Sequence of chain A:
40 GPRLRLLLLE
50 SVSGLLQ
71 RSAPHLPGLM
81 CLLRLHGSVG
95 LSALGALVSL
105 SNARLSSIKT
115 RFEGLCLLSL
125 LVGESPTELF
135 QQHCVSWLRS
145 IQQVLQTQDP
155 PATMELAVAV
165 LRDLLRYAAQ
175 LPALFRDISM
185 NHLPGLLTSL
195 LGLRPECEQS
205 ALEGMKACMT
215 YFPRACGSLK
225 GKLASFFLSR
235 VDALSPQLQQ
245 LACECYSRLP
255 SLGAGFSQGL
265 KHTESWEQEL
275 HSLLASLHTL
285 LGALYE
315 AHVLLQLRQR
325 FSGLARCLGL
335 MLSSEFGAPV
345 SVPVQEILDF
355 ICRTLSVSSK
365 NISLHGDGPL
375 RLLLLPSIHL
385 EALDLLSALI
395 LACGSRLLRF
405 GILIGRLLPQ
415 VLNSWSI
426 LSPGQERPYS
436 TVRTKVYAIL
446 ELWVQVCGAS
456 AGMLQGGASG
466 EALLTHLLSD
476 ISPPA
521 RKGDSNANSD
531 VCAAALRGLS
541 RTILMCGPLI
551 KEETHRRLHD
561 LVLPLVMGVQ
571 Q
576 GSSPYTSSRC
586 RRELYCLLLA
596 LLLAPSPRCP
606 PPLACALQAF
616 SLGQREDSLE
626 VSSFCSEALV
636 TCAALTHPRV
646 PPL

Interface contacts:
Residue Q450 in chain B contacts residue L624 in chain A (closest heavy-atom distance 3.5 Å).
Residue H86 in chain B contacts residue Y434 in chain A (closest heavy-atom distance 3.2 Å).
Residue H86 in chain B is in contact with residue P433 in chain A (closest heavy-atom distance 3.2 Å).
Residue H86 in chain B interacts with residue L376 in chain A (closest heavy-atom distance 3.2 Å).
Residue L319 in chain B is in contact with residue L79 in chain A (closest heavy-atom distance 3.5 Å).
Residue Y434 in chain B contacts residue H86 in chain A (closest heavy-atom distance 3.3 Å).
Residue K522 in chain B contacts residue T131 in chain A (closest heavy-atom distance 3.4 Å).
Residue K522 in chain B is in contact with residue V126 in chain A (closest heavy-atom distance 2.9 Å).
Residue R541 in chain B is in contact with residue E632 in chain A (closest heavy-atom distance 2.8 Å).
Residue P647 in chain B is in contact with residue P643 in chain A (closest heavy-atom distance 3.4 Å).
Residue R644 in chain B is in contact with residue L640 in chain A (closest heavy-atom distance 3.5 Å).
Residue D524 in chain B contacts residue Y171 in chain A (closest heavy-atom distance 2.9 Å).
Residue G523 in chain B interacts with residue Q174 in chain A (closest heavy-atom distance 3.0 Å).
Residue L640 in chain B contacts residue R644 in chain A (closest heavy-atom distance 3.5 Å).
Residue H86 in chain B is in contact with residue L377 in chain A (closest heavy-atom distance 3.0 Å).
Residue L374 in chain B is in contact with residue L47 in chain A (closest heavy-atom distance 3.1 Å).
Residue Y434 in chain B interacts with residue L85 in chain A (closest heavy-atom distance 3.0 Å).
Residue L175 in chain B contacts residue R521 in chain A (closest heavy-atom distance 3.4 Å).
Residue S628 in chain B is in contact with residue R541 in chain A (closest heavy-atom distance 3.4 Å).
Residue L377 in chain B contacts residue H86 in chain A (closest heavy-atom distance 2.7 Å).
Residue Q174 in chain B is in contact with residue G523 in chain A (closest heavy-atom distance 3.0 Å).
Residue Q320 in chain B is in contact with residue H75 in chain A (closest heavy-atom distance 3.2 Å).
Residue K522 in chain B is in contact with residue Y171 in chain A (closest heavy-atom distance 3.5 Å).
Residue L624 in chain B is in contact with residue Q450 in chain A (closest heavy-atom distance 3.4 Å).
Residue P433 in chain B is in contact with residue H86 in chain A (closest heavy-atom distance 3.4 Å).
Residue R644 in chain B contacts residue L597 in chain A (closest heavy-atom distance 3.1 Å).
Residue P643 in chain B contacts residue P647 in chain A (closest heavy-atom distance 3.3 Å).
Residue L376 in chain B contacts residue H86 in chain A (closest heavy-atom distance 2.9 Å).
Residue H86 in chain B contacts residue P380 in chain A (closest heavy-atom distance 3.4 Å).
Residue H75 in chain B contacts residue L238 in chain A (closest heavy-atom distance 3.5 Å).
Residue E632 in chain B is in contact with residue R541 in chain A (closest heavy-atom distance 2.9 Å).
Residue P373 in chain B interacts with residue L47 in chain A (closest heavy-atom distance 3.2 Å).
Residue P647 in chain B is in contact with residue V645 in chain A (closest heavy-atom distance 3.2 Å).
Residue H316 in chain B is in contact with residue S72 in chain A (closest heavy-atom distance 2.9 Å).
Residue V645 in chain B interacts with residue P643 in chain A (closest heavy-atom distance 3.1 Å).
Residue K522 in chain B interacts with residue S129 in chain A (closest heavy-atom distance 3.4 Å).
Residue Y171 in chain B interacts with residue D524 in chain A (closest heavy-atom distance 2.8 Å).
Residue V126 in chain B contacts residue K522 in chain A (closest heavy-atom distance 2.8 Å).
Residue L85 in chain B contacts residue Y434 in chain A (closest heavy-atom distance 2.9 Å).
Residue L238 in chain B interacts with residue P74 in chain A (closest heavy-atom distance 3.4 Å).
Residue L47 in chain B contacts residue L374 in chain A (closest heavy-atom distance 3.4 Å).
Residue L47 in chain B interacts with residue P373 in chain A (closest heavy-atom distance 3.4 Å).
Residue L597 in chain B is in contact with residue R644 in chain A (closest heavy-atom distance 3.0 Å).
Residue P643 in chain B contacts residue V645 in chain A (closest heavy-atom distance 3.0 Å).
Residue R521 in chain B is in contact with residue L175 in chain A (closest heavy-atom distance 3.4 Å).
Residue V645 in chain B contacts residue P647 in chain A (closest heavy-atom distance 3.2 Å).
Residue R44 in chain B is in contact with residue Y434 in chain A (closest heavy-atom distance 2.7 Å).
Residue H75 in chain B contacts residue Q320 in chain A (closest heavy-atom distance 3.4 Å).
Residue S129 in chain B interacts with residue K522 in chain A (closest heavy-atom distance 3.1 Å).
Residue H75 in chain B is in contact with residue L319 in chain A (closest heavy-atom distance 3.5 Å).
Residue L598 in chain B contacts residue R644 in chain A (closest heavy-atom distance 3.3 Å).
Residue T131 in chain B is in contact with residue R521 in chain A (closest heavy-atom distance 3.5 Å).
Residue Y434 in chain B is in contact with residue R44 in chain A (closest heavy-atom distance 2.7 Å).
Residue T131 in chain B is in contact with residue K522 in chain A (closest heavy-atom distance 3.2 Å).
Residue R644 in chain B contacts residue L598 in chain A (closest heavy-atom distance 3.5 Å).
Residue K522 in chain B interacts with residue Q174 in chain A (closest heavy-atom distance 3.5 Å).
Residue P74 in chain B is in contact with residue L238 in chain A (closest heavy-atom distance 3.5 Å).
Residue S72 in chain B is in contact with residue H316 in chain A (closest heavy-atom distance 3.2 Å).
Residue L238 in chain B is in contact with residue H75 in chain A (closest heavy-atom distance 3.3 Å).
Residue P380 in chain B interacts with residue H86 in chain A (closest heavy-atom distance 3.2 Å).

Sequence of chain B:
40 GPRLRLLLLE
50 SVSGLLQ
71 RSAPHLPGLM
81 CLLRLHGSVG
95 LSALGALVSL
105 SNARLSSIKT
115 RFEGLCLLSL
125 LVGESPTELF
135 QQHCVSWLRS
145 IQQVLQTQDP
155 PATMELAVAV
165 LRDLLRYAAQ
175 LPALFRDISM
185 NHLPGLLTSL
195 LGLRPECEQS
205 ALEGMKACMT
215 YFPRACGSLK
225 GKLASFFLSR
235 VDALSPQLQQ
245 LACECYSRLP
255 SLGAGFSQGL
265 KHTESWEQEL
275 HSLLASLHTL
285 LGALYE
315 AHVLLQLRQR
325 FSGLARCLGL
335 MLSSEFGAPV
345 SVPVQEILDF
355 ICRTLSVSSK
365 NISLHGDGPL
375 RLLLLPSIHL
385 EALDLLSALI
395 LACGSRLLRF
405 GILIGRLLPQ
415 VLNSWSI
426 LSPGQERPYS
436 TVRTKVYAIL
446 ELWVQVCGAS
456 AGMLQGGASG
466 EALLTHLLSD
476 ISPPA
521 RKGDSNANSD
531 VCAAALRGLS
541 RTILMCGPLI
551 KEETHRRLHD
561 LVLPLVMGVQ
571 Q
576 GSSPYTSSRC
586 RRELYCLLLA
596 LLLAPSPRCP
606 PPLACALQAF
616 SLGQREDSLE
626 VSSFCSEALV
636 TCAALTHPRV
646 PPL

This data describes a binding interaction between two proteins.